Contacts between the two chains:
Residue H176 in the second protein interacts with residue R65 in the first protein (closest heavy-atom distance 3.9 Å).
Residue G341 in the second protein is in contact with residue P61 in the first protein (closest heavy-atom distance 3.7 Å).
Residue L171 in the second protein interacts with residue R38 in the first protein (closest heavy-atom distance 3.9 Å).
Residue N63 in the second protein contacts residue C342 in the first protein (closest heavy-atom distance 3.6 Å).
Residue H175 in the second protein is in contact with residue N63 in the first protein (closest heavy-atom distance 3.1 Å).
Residue N187 in the second protein contacts residue I182 in the first protein (closest heavy-atom distance 3.8 Å).
Residue G341 in the second protein contacts residue S62 in the first protein (closest heavy-atom distance 3.6 Å).
Residue Q193 in the second protein interacts with residue D200 in the first protein (closest heavy-atom distance 3.1 Å).
Residue R30 in the second protein contacts residue G341 in the first protein (closest heavy-atom distance 3.5 Å).
Residue H164 in the second protein contacts residue N187 in the first protein (closest heavy-atom distance 3.4 Å).
Residue C342 in the second protein interacts with residue N63 in the first protein (closest heavy-atom distance 3.2 Å).
Residue M210 in the second protein interacts with residue H68 in the first protein (closest heavy-atom distance 3.4 Å).
Residue L171 in the second protein contacts residue A35 in the first protein (closest heavy-atom distance 3.6 Å).
Residue I182 in the second protein interacts with residue N187 in the first protein (closest heavy-atom distance 3.8 Å).
Residue H176 in the second protein contacts residue R38 in the first protein (closest heavy-atom distance 3.0 Å).
Residue N187 in the second protein contacts residue M180 in the first protein (closest heavy-atom distance 3.5 Å).
Residue L209 in the second protein is in contact with residue H68 in the first protein (closest heavy-atom distance 3.8 Å).
Residue H181 in the second protein contacts residue R189 in the first protein (closest heavy-atom distance 3.4 Å).
Residue S62 in the second protein interacts with residue G341 in the first protein (closest heavy-atom distance 3.8 Å).
Residue N187 in the second protein is in contact with residue H181 in the first protein (closest heavy-atom distance 3.1 Å).
Residue M180 in the second protein interacts with residue H186 in the first protein (closest heavy-atom distance 3.0 Å).
Residue G208 in the second protein interacts with residue H68 in the first protein (closest heavy-atom distance 3.8 Å).
Residue H68 in the second protein is in contact with residue L209 in the first protein (closest heavy-atom distance 3.9 Å).
Residue R189 in the second protein contacts residue H181 in the first protein (closest heavy-atom distance 3.5 Å).
Residue N187 in the second protein is in contact with residue H164 in the first protein (closest heavy-atom distance 3.4 Å).
Residue A35 in the second protein interacts with residue L171 in the first protein (closest heavy-atom distance 3.5 Å).
Residue C342 in the second protein contacts residue P61 in the first protein (closest heavy-atom distance 3.7 Å).
Residue N63 in the second protein is in contact with residue P211 in the first protein (closest heavy-atom distance 3.4 Å).
Residue N63 in the second protein interacts with residue H176 in the first protein (closest heavy-atom distance 2.8 Å).
Residue E204 in the second protein interacts with residue R189 in the first protein (closest heavy-atom distance 3.7 Å).
Residue G174 in the second protein is in contact with residue R64 in the first protein (closest heavy-atom distance 3.6 Å).
Residue G174 in the second protein is in contact with residue N63 in the first protein (closest heavy-atom distance 3.4 Å).
Residue R189 in the second protein is in contact with residue E204 in the first protein (closest heavy-atom distance 3.6 Å).
Residue D200 in the second protein contacts residue Q193 in the first protein (closest heavy-atom distance 3.2 Å).
Residue H181 in the second protein is in contact with residue Y188 in the first protein (closest heavy-atom distance 3.5 Å).
Residue R64 in the second protein interacts with residue H176 in the first protein (closest heavy-atom distance 3.5 Å).
Residue P211 in the second protein interacts with residue N63 in the first protein (closest heavy-atom distance 3.5 Å).
Residue R189 in the second protein is in contact with residue D200 in the first protein (closest heavy-atom distance 3.8 Å).
Residue H176 in the second protein interacts with residue N63 in the first protein (closest heavy-atom distance 2.9 Å).
Residue K70 in the second protein is in contact with residue L207 in the first protein (closest heavy-atom distance 3.1 Å).
Residue S213 in the second protein is in contact with residue N63 in the first protein (closest heavy-atom distance 2.8 Å).
Residue Y188 in the second protein is in contact with residue H181 in the first protein (closest heavy-atom distance 3.5 Å).
Residue G341 in the second protein is in contact with residue R30 in the first protein (closest heavy-atom distance 3.2 Å).
Residue N63 in the second protein interacts with residue G174 in the first protein (closest heavy-atom distance 3.5 Å).
Residue H181 in the second protein is in contact with residue N187 in the first protein (closest heavy-atom distance 3.1 Å).
Residue R38 in the second protein is in contact with residue L171 in the first protein (closest heavy-atom distance 3.9 Å).
Residue H176 in the second protein contacts residue R64 in the first protein (closest heavy-atom distance 3.5 Å).
Residue M180 in the second protein is in contact with residue N187 in the first protein (closest heavy-atom distance 3.5 Å).
Residue H176 in the second protein interacts with residue A66 in the first protein (closest heavy-atom distance 3.9 Å).
Residue L171 in the second protein contacts residue W36 in the first protein (closest heavy-atom distance 3.8 Å).
Residue H186 in the second protein interacts with residue M180 in the first protein (closest heavy-atom distance 3.0 Å).
Residue P61 in the second protein contacts residue C342 in the first protein (closest heavy-atom distance 3.7 Å).
Residue W36 in the second protein contacts residue L171 in the first protein (closest heavy-atom distance 3.8 Å).
Residue R38 in the second protein contacts residue H176 in the first protein (closest heavy-atom distance 3.1 Å).
Residue N63 in the second protein contacts residue G341 in the first protein (closest heavy-atom distance 3.2 Å).
Residue R64 in the second protein interacts with residue G174 in the first protein (closest heavy-atom distance 3.6 Å).
Residue N63 in the second protein is in contact with residue H175 in the first protein (closest heavy-atom distance 3.0 Å).
Residue H68 in the second protein interacts with residue M210 in the first protein (closest heavy-atom distance 3.6 Å).
Residue N63 in the second protein interacts with residue S213 in the first protein (closest heavy-atom distance 2.9 Å).
Residue G341 in the second protein contacts residue N63 in the first protein (closest heavy-atom distance 2.8 Å).

Sequence of the second protein:
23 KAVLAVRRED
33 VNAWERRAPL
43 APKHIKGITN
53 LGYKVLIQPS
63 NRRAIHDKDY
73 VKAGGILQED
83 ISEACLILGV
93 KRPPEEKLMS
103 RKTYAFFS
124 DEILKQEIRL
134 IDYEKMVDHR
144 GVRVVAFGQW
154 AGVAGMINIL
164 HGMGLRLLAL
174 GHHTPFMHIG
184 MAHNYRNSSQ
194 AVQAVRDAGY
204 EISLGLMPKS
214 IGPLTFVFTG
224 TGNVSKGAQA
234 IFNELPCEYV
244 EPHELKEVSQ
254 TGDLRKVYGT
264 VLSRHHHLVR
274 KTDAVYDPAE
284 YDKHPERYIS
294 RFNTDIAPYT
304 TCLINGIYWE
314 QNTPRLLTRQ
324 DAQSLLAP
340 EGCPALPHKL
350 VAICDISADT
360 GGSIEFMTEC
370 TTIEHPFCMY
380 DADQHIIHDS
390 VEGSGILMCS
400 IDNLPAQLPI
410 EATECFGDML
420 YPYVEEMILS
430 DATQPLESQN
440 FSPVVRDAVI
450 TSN

Sequence of the first protein:
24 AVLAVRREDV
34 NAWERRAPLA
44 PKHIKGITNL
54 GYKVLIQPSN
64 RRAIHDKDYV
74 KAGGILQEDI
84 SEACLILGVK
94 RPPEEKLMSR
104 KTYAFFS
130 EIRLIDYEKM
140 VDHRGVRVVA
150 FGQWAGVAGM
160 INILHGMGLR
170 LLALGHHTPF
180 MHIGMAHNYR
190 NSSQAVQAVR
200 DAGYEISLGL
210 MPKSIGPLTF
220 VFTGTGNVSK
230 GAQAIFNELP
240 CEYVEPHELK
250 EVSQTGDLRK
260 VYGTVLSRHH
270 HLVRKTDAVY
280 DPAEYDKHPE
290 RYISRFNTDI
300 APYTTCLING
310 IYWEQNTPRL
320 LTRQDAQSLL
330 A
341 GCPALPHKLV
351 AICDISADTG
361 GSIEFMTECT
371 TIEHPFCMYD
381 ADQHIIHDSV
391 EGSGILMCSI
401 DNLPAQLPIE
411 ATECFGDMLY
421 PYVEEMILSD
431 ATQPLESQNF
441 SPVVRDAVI

The following describes two proteins that form a bound complex.